Contacts between the two chains:
Residue V214 in the second protein contacts residue L133 in the first protein (closest heavy-atom distance 4.8 Å).
Residue S189 in the second protein contacts residue Y131 in the first protein (closest heavy-atom distance 4.8 Å).
Residue V214 in the second protein interacts with residue F181 in the first protein (closest heavy-atom distance 3.4 Å).
Residue E185 in the second protein is in contact with residue R19 in the first protein (closest heavy-atom distance 3.2 Å).
Residue V214 in the second protein interacts with residue L184 in the first protein (closest heavy-atom distance 3.0 Å).
Residue C213 in the second protein contacts residue P186 in the first protein (closest heavy-atom distance 4.2 Å).
Residue N154 in the second protein is in contact with residue Y7 in the first protein (closest heavy-atom distance 3.4 Å).
Residue C213 in the second protein is in contact with residue W130 in the first protein (closest heavy-atom distance 4.9 Å).
Residue N191 in the second protein is in contact with residue V95 in the first protein (closest heavy-atom distance 3.2 Å).
Residue A156 in the second protein is in contact with residue L8 in the first protein (closest heavy-atom distance 4.8 Å).
Residue A156 in the second protein interacts with residue Y7 in the first protein (closest heavy-atom distance 3.8 Å).
Residue V214 in the second protein interacts with residue R138 in the first protein (closest heavy-atom distance 4.9 Å).
Residue N154 in the second protein interacts with residue P93 in the first protein (closest heavy-atom distance 4.1 Å).
Residue N191 in the second protein interacts with residue T188 in the first protein (closest heavy-atom distance 4.3 Å).
Residue V214 in the second protein interacts with residue W130 in the first protein (closest heavy-atom distance 4.2 Å).
Residue A211 in the second protein contacts residue W130 in the first protein (closest heavy-atom distance 4.2 Å).
Residue V214 in the second protein interacts with residue V134 in the first protein (closest heavy-atom distance 4.2 Å).
Residue Q160 in the second protein contacts residue G86 in the first protein (closest heavy-atom distance 3.6 Å).
Residue S189 in the second protein contacts residue A92 in the first protein (closest heavy-atom distance 3.0 Å).
Residue S192 in the second protein interacts with residue T188 in the first protein (closest heavy-atom distance 4.0 Å).
Residue Q160 in the second protein interacts with residue Q84 in the first protein (closest heavy-atom distance 3.8 Å).
Residue S189 in the second protein is in contact with residue Y16 in the first protein (closest heavy-atom distance 3.4 Å).
Residue A156 in the second protein interacts with residue P5 in the first protein (closest heavy-atom distance 4.4 Å).
Residue Q186 in the second protein interacts with residue E88 in the first protein (closest heavy-atom distance 2.8 Å).
Residue C213 in the second protein is in contact with residue F185 in the first protein (closest heavy-atom distance 3.7 Å).
Residue Q186 in the second protein is in contact with residue Q18 in the first protein (closest heavy-atom distance 3.5 Å).
Residue E212 in the second protein is in contact with residue P186 in the first protein (closest heavy-atom distance 4.2 Å).
Residue E185 in the second protein is in contact with residue V17 in the first protein (closest heavy-atom distance 4.3 Å).
Residue E185 in the second protein contacts residue Y16 in the first protein (closest heavy-atom distance 2.8 Å).
Residue V214 in the second protein interacts with residue I182 in the first protein (closest heavy-atom distance 2.8 Å).
Residue S209 in the second protein contacts residue T188 in the first protein (closest heavy-atom distance 4.0 Å).
Residue N191 in the second protein is in contact with residue K187 in the first protein (closest heavy-atom distance 3.6 Å).
Residue E212 in the second protein interacts with residue L184 in the first protein (closest heavy-atom distance 4.6 Å).
Residue C213 in the second protein interacts with residue R138 in the first protein (closest heavy-atom distance 4.7 Å).
Residue L208 in the second protein is in contact with residue T188 in the first protein (closest heavy-atom distance 4.6 Å).
Residue S189 in the second protein contacts residue Q18 in the first protein (closest heavy-atom distance 3.6 Å).
Residue E212 in the second protein is in contact with residue V134 in the first protein (closest heavy-atom distance 4.1 Å).
Residue R188 in the second protein contacts residue Y16 in the first protein (closest heavy-atom distance 3.6 Å).
Residue N154 in the second protein is in contact with residue P5 in the first protein (closest heavy-atom distance 3.4 Å).
Residue G155 in the second protein is in contact with residue P5 in the first protein (closest heavy-atom distance 3.6 Å).
Residue P210 in the second protein contacts residue Y131 in the first protein (closest heavy-atom distance 3.9 Å).
Residue Q160 in the second protein contacts residue K85 in the first protein (closest heavy-atom distance 4.2 Å).
Residue R188 in the second protein interacts with residue Y131 in the first protein (closest heavy-atom distance 2.9 Å).
Residue V214 in the second protein is in contact with residue G183 in the first protein (closest heavy-atom distance 2.8 Å).
Residue V214 in the second protein interacts with residue Y180 in the first protein (closest heavy-atom distance 4.6 Å).
Residue V214 in the second protein interacts with residue V137 in the first protein (closest heavy-atom distance 3.7 Å).
Residue S207 in the second protein contacts residue T188 in the first protein (closest heavy-atom distance 4.3 Å).
Residue A153 in the second protein contacts residue Y7 in the first protein (closest heavy-atom distance 4.5 Å).
Residue E212 in the second protein is in contact with residue W130 in the first protein (closest heavy-atom distance 2.9 Å).
Residue T183 in the second protein is in contact with residue Q18 in the first protein (closest heavy-atom distance 4.8 Å).
Residue C213 in the second protein interacts with residue L184 in the first protein (closest heavy-atom distance 3.4 Å).
Residue A211 in the second protein contacts residue Y131 in the first protein (closest heavy-atom distance 4.8 Å).
Residue A211 in the second protein contacts residue P186 in the first protein (closest heavy-atom distance 3.7 Å).
Residue E212 in the second protein is in contact with residue R138 in the first protein (closest heavy-atom distance 2.9 Å).
Residue R190 in the second protein contacts residue E88 in the first protein (closest heavy-atom distance 4.1 Å).
Residue R190 in the second protein interacts with residue Y131 in the first protein (closest heavy-atom distance 3.4 Å).
Residue E185 in the second protein interacts with residue Q18 in the first protein (closest heavy-atom distance 3.6 Å).

Sequence of the second protein:
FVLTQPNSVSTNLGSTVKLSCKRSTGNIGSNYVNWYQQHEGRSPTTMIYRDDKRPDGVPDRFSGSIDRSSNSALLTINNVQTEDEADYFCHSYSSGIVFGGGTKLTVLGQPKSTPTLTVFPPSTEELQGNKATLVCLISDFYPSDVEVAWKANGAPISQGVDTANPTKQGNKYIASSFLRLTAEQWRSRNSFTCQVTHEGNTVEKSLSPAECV

Sequence of the first protein:
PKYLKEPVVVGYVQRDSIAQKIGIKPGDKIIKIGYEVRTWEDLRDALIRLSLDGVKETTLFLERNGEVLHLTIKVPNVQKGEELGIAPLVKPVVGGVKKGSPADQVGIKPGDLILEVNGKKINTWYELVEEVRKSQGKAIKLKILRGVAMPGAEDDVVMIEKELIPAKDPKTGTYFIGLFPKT

This data describes a binding interaction between two proteins.